This data describes a binding interaction between two proteins.

Sequence of the first protein:
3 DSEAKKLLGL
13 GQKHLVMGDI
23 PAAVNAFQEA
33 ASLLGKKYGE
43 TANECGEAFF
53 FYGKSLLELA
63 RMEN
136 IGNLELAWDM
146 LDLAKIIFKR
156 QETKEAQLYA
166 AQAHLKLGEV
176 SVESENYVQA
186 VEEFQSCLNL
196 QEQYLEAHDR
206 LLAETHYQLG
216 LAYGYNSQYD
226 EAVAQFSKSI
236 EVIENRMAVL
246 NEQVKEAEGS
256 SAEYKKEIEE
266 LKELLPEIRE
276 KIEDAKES

Contacts between the two chains:
Residue Q184 in the first protein interacts with residue E106 in the second protein (closest heavy-atom distance 3.2 Å).
Residue D144 in the first protein contacts residue L49 in the second protein (closest heavy-atom distance 3.9 Å).
Residue W143 in the first protein is in contact with residue Y55 in the second protein (closest heavy-atom distance 3.5 Å).
Residue N181 in the first protein interacts with residue S58 in the second protein (closest heavy-atom distance 3.5 Å).
Residue S179 in the first protein contacts residue S58 in the second protein (closest heavy-atom distance 2.3 Å).
Residue H169 in the first protein contacts residue R53 in the second protein (closest heavy-atom distance 4.5 Å).
Residue E42 in the first protein contacts residue R43 in the second protein (closest heavy-atom distance 4.1 Å).
Residue L58 in the first protein interacts with residue R41 in the second protein (closest heavy-atom distance 4.1 Å).
Residue M145 in the first protein is in contact with residue P44 in the second protein (closest heavy-atom distance 3.5 Å).
Residue E188 in the first protein interacts with residue R53 in the second protein (closest heavy-atom distance 2.9 Å).
Residue E180 in the first protein interacts with residue S58 in the second protein (closest heavy-atom distance 4.4 Å).
Residue F51 in the first protein interacts with residue Y42 in the second protein (closest heavy-atom distance 3.8 Å).
Residue L172 in the first protein is in contact with residue R53 in the second protein (closest heavy-atom distance 3.5 Å).
Residue N27 in the first protein interacts with residue R41 in the second protein (closest heavy-atom distance 4.3 Å).
Residue A33 in the first protein contacts residue Y42 in the second protein (closest heavy-atom distance 3.7 Å).
Residue L141 in the first protein contacts residue Y42 in the second protein (closest heavy-atom distance 4.0 Å).
Residue Q184 in the first protein contacts residue Q56 in the second protein (closest heavy-atom distance 3.9 Å).
Residue E42 in the first protein interacts with residue Y42 in the second protein (closest heavy-atom distance 3.0 Å).
Residue E42 in the first protein is in contact with residue G45 in the second protein (closest heavy-atom distance 2.7 Å).
Residue E42 in the first protein is in contact with residue A48 in the second protein (closest heavy-atom distance 3.5 Å).
Residue L141 in the first protein contacts residue R43 in the second protein (closest heavy-atom distance 4.1 Å).
Residue W143 in the first protein is in contact with residue R53 in the second protein (closest heavy-atom distance 2.8 Å).
Residue E42 in the first protein is in contact with residue P44 in the second protein (closest heavy-atom distance 3.4 Å).
Residue N181 in the first protein contacts residue K57 in the second protein (closest heavy-atom distance 4.7 Å).
Residue N138 in the first protein is in contact with residue R41 in the second protein (closest heavy-atom distance 3.9 Å).
Residue G37 in the first protein is in contact with residue Y42 in the second protein (closest heavy-atom distance 4.1 Å).
Residue L141 in the first protein is in contact with residue P44 in the second protein (closest heavy-atom distance 4.5 Å).
Residue L148 in the first protein is in contact with residue A48 in the second protein (closest heavy-atom distance 4.0 Å).
Residue Q30 in the first protein contacts residue Y42 in the second protein (closest heavy-atom distance 3.5 Å).
Residue I151 in the first protein contacts residue E51 in the second protein (closest heavy-atom distance 3.1 Å).
Residue L148 in the first protein interacts with residue P44 in the second protein (closest heavy-atom distance 3.6 Å).
Residue N181 in the first protein interacts with residue Y55 in the second protein (closest heavy-atom distance 4.7 Å).
Residue L148 in the first protein is in contact with residue I52 in the second protein (closest heavy-atom distance 3.5 Å).
Residue I151 in the first protein interacts with residue I52 in the second protein (closest heavy-atom distance 3.7 Å).
Residue S34 in the first protein contacts residue Y42 in the second protein (closest heavy-atom distance 3.1 Å).
Residue E140 in the first protein is in contact with residue Y55 in the second protein (closest heavy-atom distance 3.6 Å).
Residue E140 in the first protein contacts residue K57 in the second protein (closest heavy-atom distance 4.1 Å).
Residue V175 in the first protein contacts residue Y55 in the second protein (closest heavy-atom distance 4.6 Å).
Residue D147 in the first protein interacts with residue I52 in the second protein (closest heavy-atom distance 3.3 Å).
Residue E187 in the first protein interacts with residue R53 in the second protein (closest heavy-atom distance 3.3 Å).
Residue L61 in the first protein contacts residue R41 in the second protein (closest heavy-atom distance 3.4 Å).
Residue V26 in the first protein interacts with residue R41 in the second protein (closest heavy-atom distance 3.3 Å).
Residue D147 in the first protein contacts residue R53 in the second protein (closest heavy-atom distance 3.0 Å).
Residue L141 in the first protein is in contact with residue R41 in the second protein (closest heavy-atom distance 4.1 Å).
Residue D144 in the first protein interacts with residue Y55 in the second protein (closest heavy-atom distance 4.2 Å).
Residue D144 in the first protein contacts residue I52 in the second protein (closest heavy-atom distance 3.5 Å).
Residue E187 in the first protein contacts residue E106 in the second protein (closest heavy-atom distance 2.8 Å).
Residue W143 in the first protein is in contact with residue I52 in the second protein (closest heavy-atom distance 4.5 Å).
Residue S179 in the first protein is in contact with residue Y55 in the second protein (closest heavy-atom distance 2.8 Å).
Residue I136 in the first protein interacts with residue R43 in the second protein (closest heavy-atom distance 4.1 Å).
Residue L139 in the first protein interacts with residue Y55 in the second protein (closest heavy-atom distance 3.7 Å).
Residue N181 in the first protein contacts residue Q56 in the second protein (closest heavy-atom distance 3.2 Å).
Residue Y54 in the first protein is in contact with residue R41 in the second protein (closest heavy-atom distance 3.4 Å).
Residue W143 in the first protein contacts residue R54 in the second protein (closest heavy-atom distance 4.0 Å).
Residue Y54 in the first protein is in contact with residue Y42 in the second protein (closest heavy-atom distance 3.0 Å).
Residue Q184 in the first protein interacts with residue V102 in the second protein (closest heavy-atom distance 4.5 Å).
Residue Q184 in the first protein contacts residue R53 in the second protein (closest heavy-atom distance 4.2 Å).
Residue K150 in the first protein interacts with residue R53 in the second protein (closest heavy-atom distance 4.0 Å).
Residue Q30 in the first protein interacts with residue R41 in the second protein (closest heavy-atom distance 4.2 Å).
Residue M145 in the first protein is in contact with residue Y42 in the second protein (closest heavy-atom distance 4.4 Å).

Sequence of the second protein:
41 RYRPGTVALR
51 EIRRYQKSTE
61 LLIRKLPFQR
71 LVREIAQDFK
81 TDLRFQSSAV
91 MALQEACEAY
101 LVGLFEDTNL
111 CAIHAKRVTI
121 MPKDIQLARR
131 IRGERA